Interface contacts:
Residue Y999 in the first protein interacts with residue L155 in the second protein (closest heavy-atom distance 3.5 Å).
Residue V306 in the first protein interacts with residue A221 in the second protein (closest heavy-atom distance 4.0 Å).
Residue R525 in the first protein contacts residue D177 in the second protein (closest heavy-atom distance 3.3 Å).
Residue P526 in the first protein contacts residue Y173 in the second protein (closest heavy-atom distance 2.8 Å).
Residue T1002 in the first protein interacts with residue P156 in the second protein (closest heavy-atom distance 4.0 Å).
Residue D967 in the first protein is in contact with residue K160 in the second protein (closest heavy-atom distance 2.3 Å).
Residue M592 in the first protein interacts with residue H158 in the second protein (closest heavy-atom distance 3.7 Å).
Residue Y999 in the first protein contacts residue N161 in the second protein (closest heavy-atom distance 3.3 Å).
Residue N978 in the first protein is in contact with residue P162 in the second protein (closest heavy-atom distance 3.7 Å).
Residue A961 in the first protein contacts residue A178 in the second protein (closest heavy-atom distance 3.8 Å).
Residue A992 in the first protein contacts residue T143 in the second protein (closest heavy-atom distance 3.6 Å).
Residue E527 in the first protein is in contact with residue Y173 in the second protein (closest heavy-atom distance 3.7 Å).
Residue F528 in the first protein contacts residue L166 in the second protein (closest heavy-atom distance 4.1 Å).
Residue K998 in the first protein is in contact with residue K160 in the second protein (closest heavy-atom distance 3.5 Å).
Residue V307 in the first protein is in contact with residue R217 in the second protein (closest heavy-atom distance 3.2 Å).
Residue R990 in the first protein interacts with residue V135 in the second protein (closest heavy-atom distance 4.0 Å).
Residue S977 in the first protein is in contact with residue P162 in the second protein (closest heavy-atom distance 3.7 Å).
Residue F528 in the first protein interacts with residue S169 in the second protein (closest heavy-atom distance 3.1 Å).
Residue T1002 in the first protein is in contact with residue K160 in the second protein (closest heavy-atom distance 3.2 Å).
Residue Y999 in the first protein contacts residue K160 in the second protein (closest heavy-atom distance 3.5 Å).
Residue P308 in the first protein contacts residue R217 in the second protein (closest heavy-atom distance 4.2 Å).
Residue Y965 in the first protein interacts with residue L155 in the second protein (closest heavy-atom distance 4.0 Å).
Residue V995 in the first protein interacts with residue R150 in the second protein (closest heavy-atom distance 3.7 Å).
Residue M962 in the first protein interacts with residue A178 in the second protein (closest heavy-atom distance 4.1 Å).
Residue A992 in the first protein is in contact with residue K142 in the second protein (closest heavy-atom distance 3.6 Å).
Residue R963 in the first protein interacts with residue G154 in the second protein (closest heavy-atom distance 3.7 Å).
Residue T598 in the first protein contacts residue L166 in the second protein (closest heavy-atom distance 3.7 Å).
Residue V995 in the first protein contacts residue F136 in the second protein (closest heavy-atom distance 3.8 Å).
Residue R990 in the first protein is in contact with residue L138 in the second protein (closest heavy-atom distance 3.2 Å).
Residue N991 in the first protein interacts with residue D139 in the second protein (closest heavy-atom distance 4.0 Å).
Residue P304 in the first protein is in contact with residue N222 in the second protein (closest heavy-atom distance 3.2 Å).
Residue T317 in the first protein contacts residue S212 in the second protein (closest heavy-atom distance 3.6 Å).
Residue R525 in the first protein interacts with residue Y173 in the second protein (closest heavy-atom distance 2.9 Å).
Residue R963 in the first protein interacts with residue L153 in the second protein (closest heavy-atom distance 3.9 Å).
Residue Y965 in the first protein contacts residue G154 in the second protein (closest heavy-atom distance 3.1 Å).
Residue R956 in the first protein contacts residue Y173 in the second protein (closest heavy-atom distance 3.4 Å).
Residue F528 in the first protein interacts with residue Q170 in the second protein (closest heavy-atom distance 3.8 Å).
Residue W602 in the first protein interacts with residue L166 in the second protein (closest heavy-atom distance 4.0 Å).
Residue E313 in the first protein is in contact with residue V211 in the second protein (closest heavy-atom distance 3.8 Å).
Residue Y999 in the first protein contacts residue V157 in the second protein (closest heavy-atom distance 3.4 Å).
Residue E313 in the first protein interacts with residue R217 in the second protein (closest heavy-atom distance 3.0 Å).
Residue D590 in the first protein interacts with residue L159 in the second protein (closest heavy-atom distance 3.2 Å).
Residue V995 in the first protein interacts with residue E147 in the second protein (closest heavy-atom distance 3.5 Å).
Residue F528 in the first protein interacts with residue Y173 in the second protein (closest heavy-atom distance 3.6 Å).
Residue N973 in the first protein interacts with residue L159 in the second protein (closest heavy-atom distance 3.6 Å).
Residue A992 in the first protein is in contact with residue D139 in the second protein (closest heavy-atom distance 3.8 Å).
Residue T976 in the first protein interacts with residue L159 in the second protein (closest heavy-atom distance 3.9 Å).
Residue N991 in the first protein interacts with residue L138 in the second protein (closest heavy-atom distance 3.6 Å).
Residue R990 in the first protein contacts residue F136 in the second protein (closest heavy-atom distance 3.9 Å).
Residue N114 in the first protein contacts residue E214 in the second protein (closest heavy-atom distance 3.2 Å).
Residue Y965 in the first protein contacts residue L153 in the second protein (closest heavy-atom distance 3.2 Å).
Residue Y999 in the first protein is in contact with residue R150 in the second protein (closest heavy-atom distance 3.4 Å).
Residue G115 in the first protein is in contact with residue E214 in the second protein (closest heavy-atom distance 3.6 Å).
Residue E313 in the first protein interacts with residue T213 in the second protein (closest heavy-atom distance 2.7 Å).
Residue G115 in the first protein contacts residue R217 in the second protein (closest heavy-atom distance 3.9 Å).
Residue R525 in the first protein interacts with residue A176 in the second protein (closest heavy-atom distance 3.8 Å).
Residue V306 in the first protein contacts residue R218 in the second protein (closest heavy-atom distance 3.7 Å).
Residue S309 in the first protein contacts residue R217 in the second protein (closest heavy-atom distance 3.4 Å).
Residue W602 in the first protein contacts residue Q170 in the second protein (closest heavy-atom distance 3.6 Å).
Residue E313 in the first protein is in contact with residue S212 in the second protein (closest heavy-atom distance 3.6 Å).

Sequence of the second protein:
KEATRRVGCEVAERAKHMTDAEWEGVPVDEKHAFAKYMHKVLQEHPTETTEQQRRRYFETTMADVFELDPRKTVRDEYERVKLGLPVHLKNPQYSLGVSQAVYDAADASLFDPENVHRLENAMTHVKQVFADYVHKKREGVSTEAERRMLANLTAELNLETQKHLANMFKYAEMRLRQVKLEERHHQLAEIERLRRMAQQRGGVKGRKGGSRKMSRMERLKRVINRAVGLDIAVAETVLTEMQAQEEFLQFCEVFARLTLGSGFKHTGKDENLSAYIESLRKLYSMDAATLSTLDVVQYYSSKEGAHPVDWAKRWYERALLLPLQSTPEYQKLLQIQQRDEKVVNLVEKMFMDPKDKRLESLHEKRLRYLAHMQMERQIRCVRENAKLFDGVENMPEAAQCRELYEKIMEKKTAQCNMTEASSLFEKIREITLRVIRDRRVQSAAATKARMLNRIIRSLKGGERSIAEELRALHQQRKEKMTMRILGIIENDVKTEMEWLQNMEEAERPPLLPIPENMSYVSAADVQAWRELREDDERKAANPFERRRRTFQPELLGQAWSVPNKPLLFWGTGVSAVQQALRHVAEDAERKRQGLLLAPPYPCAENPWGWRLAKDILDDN

The following describes two proteins that form a bound complex.

Sequence of the first protein:
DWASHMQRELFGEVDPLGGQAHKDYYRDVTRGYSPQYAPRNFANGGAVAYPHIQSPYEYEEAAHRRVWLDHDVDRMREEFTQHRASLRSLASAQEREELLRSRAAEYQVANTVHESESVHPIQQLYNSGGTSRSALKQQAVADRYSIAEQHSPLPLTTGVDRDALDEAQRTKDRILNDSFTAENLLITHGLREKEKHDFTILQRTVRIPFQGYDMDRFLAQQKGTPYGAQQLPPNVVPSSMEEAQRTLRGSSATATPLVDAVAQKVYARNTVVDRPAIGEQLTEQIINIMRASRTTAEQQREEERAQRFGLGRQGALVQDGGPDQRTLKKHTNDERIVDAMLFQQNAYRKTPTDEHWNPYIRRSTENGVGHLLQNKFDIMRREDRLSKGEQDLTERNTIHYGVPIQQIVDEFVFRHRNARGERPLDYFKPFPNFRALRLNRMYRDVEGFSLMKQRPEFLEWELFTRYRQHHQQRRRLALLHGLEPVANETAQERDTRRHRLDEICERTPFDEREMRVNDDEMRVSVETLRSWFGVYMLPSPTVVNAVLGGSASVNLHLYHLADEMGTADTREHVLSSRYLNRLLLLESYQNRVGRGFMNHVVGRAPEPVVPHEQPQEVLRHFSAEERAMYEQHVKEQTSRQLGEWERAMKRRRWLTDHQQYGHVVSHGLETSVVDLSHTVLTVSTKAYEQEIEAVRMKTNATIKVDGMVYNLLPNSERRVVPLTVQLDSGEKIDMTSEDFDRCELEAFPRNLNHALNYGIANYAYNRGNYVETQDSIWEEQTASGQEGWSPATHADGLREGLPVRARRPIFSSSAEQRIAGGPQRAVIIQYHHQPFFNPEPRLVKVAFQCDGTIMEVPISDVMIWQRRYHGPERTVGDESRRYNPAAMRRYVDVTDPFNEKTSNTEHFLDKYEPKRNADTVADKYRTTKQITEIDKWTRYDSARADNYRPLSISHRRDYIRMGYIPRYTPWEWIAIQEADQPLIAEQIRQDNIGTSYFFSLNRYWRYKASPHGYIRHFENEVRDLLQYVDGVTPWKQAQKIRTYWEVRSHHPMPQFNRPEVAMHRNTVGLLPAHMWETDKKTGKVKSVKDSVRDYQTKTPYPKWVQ